Contacts between the two chains:
Residue L722 in chain B interacts with residue I288 in chain A (closest heavy-atom distance 3.7 Å).
Residue G390 in chain B is in contact with residue I15 in chain A (closest heavy-atom distance 2.9 Å).
Residue W379 in chain B interacts with residue S285 in chain A (closest heavy-atom distance 3.1 Å).
Residue L393 in chain B interacts with residue S6 in chain A (closest heavy-atom distance 3.7 Å).
Residue A725 in chain B interacts with residue H23 in chain A (closest heavy-atom distance 3.5 Å).
Residue L385 in chain B interacts with residue L304 in chain A (closest heavy-atom distance 3.7 Å).
Residue L393 in chain B contacts residue I7 in chain A (closest heavy-atom distance 2.9 Å).
Residue W379 in chain B is in contact with residue W286 in chain A (closest heavy-atom distance 2.9 Å).
Residue I375 in chain B contacts residue S296 in chain A (closest heavy-atom distance 3.5 Å).
Residue S376 in chain B interacts with residue D17 in chain A (closest heavy-atom distance 3.5 Å).
Residue E395 in chain B interacts with residue I7 in chain A (closest heavy-atom distance 3.6 Å).
Residue D686 in chain B is in contact with residue S234 in chain A (closest heavy-atom distance 2.7 Å).
Residue E373 in chain B is in contact with residue L14 in chain A (closest heavy-atom distance 3.6 Å).
Residue C396 in chain B contacts residue L319 in chain A (closest heavy-atom distance 3.5 Å).
Residue T397 in chain B contacts residue V3 in chain A (closest heavy-atom distance 2.9 Å).
Residue Y394 in chain B interacts with residue R5 in chain A (closest heavy-atom distance 3.2 Å).
Residue C396 in chain B interacts with residue V3 in chain A (closest heavy-atom distance 3.2 Å).
Residue R727 in chain B contacts residue R25 in chain A (closest heavy-atom distance 3.2 Å).
Residue G390 in chain B is in contact with residue L14 in chain A (closest heavy-atom distance 3.5 Å).
Residue N718 in chain B interacts with residue L231 in chain A (closest heavy-atom distance 3.3 Å).
Residue E395 in chain B is in contact with residue R5 in chain A (closest heavy-atom distance 2.9 Å).
Residue E398 in chain B is in contact with residue F2 in chain A (closest heavy-atom distance 3.7 Å).
Residue A410 in chain B is in contact with residue T289 in chain A (closest heavy-atom distance 3.7 Å).
Residue W387 in chain B is in contact with residue K320 in chain A (closest heavy-atom distance 3.7 Å).
Residue W715 in chain B contacts residue G232 in chain A (closest heavy-atom distance 3.2 Å).
Residue Y714 in chain B contacts residue S175 in chain A (closest heavy-atom distance 3.5 Å).
Residue S376 in chain B is in contact with residue V18 in chain A (closest heavy-atom distance 3.4 Å).
Residue N718 in chain B contacts residue G232 in chain A (closest heavy-atom distance 3.1 Å).
Residue P381 in chain B is in contact with residue H23 in chain A (closest heavy-atom distance 3.3 Å).
Residue E682 in chain B interacts with residue S234 in chain A (closest heavy-atom distance 3.3 Å).
Residue L377 in chain B interacts with residue S296 in chain A (closest heavy-atom distance 3.6 Å).
Residue W379 in chain B interacts with residue F20 in chain A (closest heavy-atom distance 3.1 Å).
Residue E398 in chain B is in contact with residue M1 in chain A (closest heavy-atom distance 3.3 Å).
Residue R391 in chain B contacts residue D13 in chain A (closest heavy-atom distance 3.1 Å).
Residue W387 in chain B interacts with residue G321 in chain A (closest heavy-atom distance 3.7 Å).
Residue E399 in chain B contacts residue M1 in chain A (closest heavy-atom distance 2.5 Å).
Residue W387 in chain B is in contact with residue L319 in chain A (closest heavy-atom distance 3.7 Å).
Residue T397 in chain B interacts with residue F2 in chain A (closest heavy-atom distance 3.1 Å).
Residue E406 in chain B is in contact with residue K306 in chain A (closest heavy-atom distance 3.5 Å).
Residue M386 in chain B contacts residue I7 in chain A (closest heavy-atom distance 3.6 Å).
Residue M386 in chain B interacts with residue M27 in chain A (closest heavy-atom distance 3.5 Å).
Residue D408 in chain B interacts with residue T291 in chain A (closest heavy-atom distance 3.3 Å).
Residue D686 in chain B is in contact with residue R233 in chain A (closest heavy-atom distance 3.6 Å).
Residue D724 in chain B interacts with residue H23 in chain A (closest heavy-atom distance 3.4 Å).
Residue D408 in chain B interacts with residue N287 in chain A (closest heavy-atom distance 3.7 Å).
Residue S376 in chain B interacts with residue H16 in chain A (closest heavy-atom distance 3.6 Å).
Residue R374 in chain B interacts with residue W282 in chain A (closest heavy-atom distance 3.2 Å).
Residue Y714 in chain B interacts with residue S174 in chain A (closest heavy-atom distance 3.1 Å).
Residue C396 in chain B is in contact with residue F2 in chain A (closest heavy-atom distance 3.4 Å).
Residue R727 in chain B interacts with residue H23 in chain A (closest heavy-atom distance 3.4 Å).
Residue R391 in chain B contacts residue K12 in chain A (closest heavy-atom distance 2.7 Å).
Residue R374 in chain B is in contact with residue D298 in chain A (closest heavy-atom distance 2.6 Å).
Residue E395 in chain B is in contact with residue A4 in chain A (closest heavy-atom distance 3.5 Å).
Residue M386 in chain B interacts with residue F20 in chain A (closest heavy-atom distance 3.6 Å).
Residue Y394 in chain B is in contact with residue N322 in chain A (closest heavy-atom distance 3.4 Å).
Residue D408 in chain B contacts residue V292 in chain A (closest heavy-atom distance 3.3 Å).
Residue Y714 in chain B contacts residue N230 in chain A (closest heavy-atom distance 3.4 Å).
Residue W379 in chain B interacts with residue A294 in chain A (closest heavy-atom distance 3.6 Å).
Residue Y394 in chain B interacts with residue G321 in chain A (closest heavy-atom distance 3.2 Å).
Residue E406 in chain B interacts with residue M1 in chain A (closest heavy-atom distance 3.6 Å).

Sequence of chain B:
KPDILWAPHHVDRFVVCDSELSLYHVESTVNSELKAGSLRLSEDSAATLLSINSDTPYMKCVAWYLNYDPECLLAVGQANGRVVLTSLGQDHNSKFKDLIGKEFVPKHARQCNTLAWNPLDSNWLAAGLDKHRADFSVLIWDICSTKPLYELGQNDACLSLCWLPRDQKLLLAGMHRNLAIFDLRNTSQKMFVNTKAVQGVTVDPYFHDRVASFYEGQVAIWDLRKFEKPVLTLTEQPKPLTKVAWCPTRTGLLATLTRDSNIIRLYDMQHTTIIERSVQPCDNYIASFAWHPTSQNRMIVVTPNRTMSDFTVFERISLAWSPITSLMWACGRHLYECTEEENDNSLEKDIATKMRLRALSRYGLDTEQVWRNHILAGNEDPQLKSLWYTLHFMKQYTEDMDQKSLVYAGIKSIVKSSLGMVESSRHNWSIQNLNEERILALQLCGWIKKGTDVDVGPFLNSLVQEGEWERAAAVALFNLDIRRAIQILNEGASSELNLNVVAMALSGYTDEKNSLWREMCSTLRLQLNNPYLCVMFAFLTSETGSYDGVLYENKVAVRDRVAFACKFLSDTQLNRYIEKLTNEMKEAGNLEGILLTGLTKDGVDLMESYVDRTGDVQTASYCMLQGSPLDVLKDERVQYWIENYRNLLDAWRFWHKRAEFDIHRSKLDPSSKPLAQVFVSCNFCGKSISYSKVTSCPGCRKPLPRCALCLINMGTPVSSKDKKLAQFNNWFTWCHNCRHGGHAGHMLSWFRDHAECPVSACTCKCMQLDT

These two protein chains interact to form a complex.

Sequence of chain A:
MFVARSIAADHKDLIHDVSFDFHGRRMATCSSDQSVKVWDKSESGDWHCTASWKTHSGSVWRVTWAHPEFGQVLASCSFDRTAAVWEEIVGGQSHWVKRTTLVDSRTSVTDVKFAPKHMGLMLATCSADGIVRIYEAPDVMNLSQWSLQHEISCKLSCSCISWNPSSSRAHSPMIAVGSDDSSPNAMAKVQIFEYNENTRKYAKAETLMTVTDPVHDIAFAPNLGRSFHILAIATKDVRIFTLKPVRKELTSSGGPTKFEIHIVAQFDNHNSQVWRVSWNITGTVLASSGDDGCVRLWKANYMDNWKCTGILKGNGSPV